Sequence of protein 1:
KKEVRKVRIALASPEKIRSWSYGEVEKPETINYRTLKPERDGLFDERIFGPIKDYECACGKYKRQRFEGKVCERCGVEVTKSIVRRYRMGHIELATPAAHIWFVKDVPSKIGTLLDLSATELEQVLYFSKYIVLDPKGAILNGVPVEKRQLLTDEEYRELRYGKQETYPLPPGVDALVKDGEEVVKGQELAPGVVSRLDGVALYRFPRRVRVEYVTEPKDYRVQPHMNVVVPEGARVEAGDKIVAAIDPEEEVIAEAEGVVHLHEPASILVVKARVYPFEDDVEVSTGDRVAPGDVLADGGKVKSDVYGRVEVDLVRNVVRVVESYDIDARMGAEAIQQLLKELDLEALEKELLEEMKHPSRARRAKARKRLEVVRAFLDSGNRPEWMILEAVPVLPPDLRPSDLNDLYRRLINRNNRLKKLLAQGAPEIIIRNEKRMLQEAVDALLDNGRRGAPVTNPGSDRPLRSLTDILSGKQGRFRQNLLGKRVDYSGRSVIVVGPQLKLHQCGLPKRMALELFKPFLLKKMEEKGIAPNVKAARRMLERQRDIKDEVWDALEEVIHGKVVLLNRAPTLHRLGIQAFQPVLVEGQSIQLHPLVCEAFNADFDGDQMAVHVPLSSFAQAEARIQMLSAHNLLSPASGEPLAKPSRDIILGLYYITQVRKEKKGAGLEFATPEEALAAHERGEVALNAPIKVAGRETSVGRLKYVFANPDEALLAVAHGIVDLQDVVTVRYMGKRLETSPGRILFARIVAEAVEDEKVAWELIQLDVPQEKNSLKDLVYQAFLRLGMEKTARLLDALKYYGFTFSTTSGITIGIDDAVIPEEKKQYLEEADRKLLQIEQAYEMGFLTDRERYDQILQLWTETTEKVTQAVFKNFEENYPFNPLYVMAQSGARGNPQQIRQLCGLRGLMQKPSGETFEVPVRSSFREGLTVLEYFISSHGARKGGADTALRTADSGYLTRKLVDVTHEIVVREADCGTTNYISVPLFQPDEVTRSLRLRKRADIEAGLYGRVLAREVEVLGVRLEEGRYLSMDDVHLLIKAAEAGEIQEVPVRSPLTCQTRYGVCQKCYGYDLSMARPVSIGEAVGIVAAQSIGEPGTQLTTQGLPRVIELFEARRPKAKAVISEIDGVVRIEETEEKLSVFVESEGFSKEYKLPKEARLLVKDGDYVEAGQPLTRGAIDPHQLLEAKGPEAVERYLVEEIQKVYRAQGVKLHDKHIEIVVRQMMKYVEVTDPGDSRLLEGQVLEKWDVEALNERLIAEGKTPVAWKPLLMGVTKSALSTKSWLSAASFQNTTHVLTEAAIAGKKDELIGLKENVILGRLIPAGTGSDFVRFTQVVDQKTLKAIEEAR

These two protein chains interact to form a complex.

Sequence of protein 2:
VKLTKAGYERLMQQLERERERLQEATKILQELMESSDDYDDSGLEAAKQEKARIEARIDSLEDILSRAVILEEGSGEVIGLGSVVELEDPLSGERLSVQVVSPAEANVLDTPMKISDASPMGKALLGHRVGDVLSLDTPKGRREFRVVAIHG

Residue-level contacts at the interface:
Residue K1362 in protein 1 is in contact with residue Q34 in protein 2 (closest heavy-atom distance 3.3 Å).
Residue K780 in protein 1 interacts with residue E38 in protein 2 (closest heavy-atom distance 2.0 Å).
Residue F982 in protein 1 is in contact with residue L100 in protein 2 (closest heavy-atom distance 3.5 Å).
Residue Q1359 in protein 1 contacts residue K52 in protein 2 (closest heavy-atom distance 3.0 Å).
Residue N1031 in protein 1 interacts with residue I32 in protein 2 (closest heavy-atom distance 3.2 Å).
Residue F982 in protein 1 interacts with residue S123 in protein 2 (closest heavy-atom distance 2.4 Å).
Residue N737 in protein 1 interacts with residue S40 in protein 2 (closest heavy-atom distance 2.6 Å).
Residue L983 in protein 1 contacts residue S123 in protein 2 (closest heavy-atom distance 3.8 Å).
Residue M980 in protein 1 interacts with residue D141 in protein 2 (closest heavy-atom distance 4.0 Å).
Residue R1029 in protein 1 contacts residue D42 in protein 2 (closest heavy-atom distance 4.0 Å).
Residue M980 in protein 1 is in contact with residue R147 in protein 2 (closest heavy-atom distance 2.8 Å).
Residue K908 in protein 1 is in contact with residue E35 in protein 2 (closest heavy-atom distance 2.7 Å).
Residue Q1235 in protein 1 contacts residue M37 in protein 2 (closest heavy-atom distance 3.3 Å).
Residue D739 in protein 1 interacts with residue D41 in protein 2 (closest heavy-atom distance 3.9 Å).
Residue Q994 in protein 1 contacts residue R61 in protein 2 (closest heavy-atom distance 3.0 Å).
Residue E1001 in protein 1 interacts with residue R25 in protein 2 (closest heavy-atom distance 2.9 Å).
Residue T997 in protein 1 is in contact with residue R61 in protein 2 (closest heavy-atom distance 3.9 Å).
Residue V1361 in protein 1 contacts residue M37 in protein 2 (closest heavy-atom distance 3.9 Å).
Residue Q1046 in protein 1 interacts with residue Q53 in protein 2 (closest heavy-atom distance 2.9 Å).
Residue E734 in protein 1 is in contact with residue E38 in protein 2 (closest heavy-atom distance 2.8 Å).
Residue R783 in protein 1 contacts residue D41 in protein 2 (closest heavy-atom distance 3.3 Å).
Residue F982 in protein 1 contacts residue I119 in protein 2 (closest heavy-atom distance 4.0 Å).
Residue L1312 in protein 1 is in contact with residue S70 in protein 2 (closest heavy-atom distance 4.0 Å).
Residue F982 in protein 1 interacts with residue P124 in protein 2 (closest heavy-atom distance 3.8 Å).
Residue A1358 in protein 1 is in contact with residue K55 in protein 2 (closest heavy-atom distance 2.5 Å).
Residue F982 in protein 1 contacts residue M117 in protein 2 (closest heavy-atom distance 4.1 Å).
Residue R1087 in protein 1 interacts with residue Y43 in protein 2 (closest heavy-atom distance 2.2 Å).
Residue G1080 in protein 1 contacts residue E49 in protein 2 (closest heavy-atom distance 3.1 Å).
Residue R1029 in protein 1 contacts residue D41 in protein 2 (closest heavy-atom distance 2.3 Å).
Residue Q1235 in protein 1 is in contact with residue Y43 in protein 2 (closest heavy-atom distance 2.9 Å).
Residue R783 in protein 1 is in contact with residue S39 in protein 2 (closest heavy-atom distance 3.1 Å).
Residue T997 in protein 1 is in contact with residue R57 in protein 2 (closest heavy-atom distance 3.1 Å).
Residue Q991 in protein 1 is in contact with residue N111 in protein 2 (closest heavy-atom distance 2.7 Å).
Residue L983 in protein 1 is in contact with residue V112 in protein 2 (closest heavy-atom distance 4.2 Å).
Residue G981 in protein 1 is in contact with residue P124 in protein 2 (closest heavy-atom distance 3.1 Å).
Residue G1360 in protein 1 contacts residue Q34 in protein 2 (closest heavy-atom distance 3.0 Å).
Residue M980 in protein 1 contacts residue T142 in protein 2 (closest heavy-atom distance 2.8 Å).
Residue T1084 in protein 1 contacts residue E49 in protein 2 (closest heavy-atom distance 3.5 Å).
Residue Q991 in protein 1 interacts with residue A110 in protein 2 (closest heavy-atom distance 3.9 Å).
Residue Q1359 in protein 1 is in contact with residue M37 in protein 2 (closest heavy-atom distance 3.0 Å).
Residue Q991 in protein 1 contacts residue V112 in protein 2 (closest heavy-atom distance 2.7 Å).
Residue E979 in protein 1 is in contact with residue T142 in protein 2 (closest heavy-atom distance 2.9 Å).
Residue D1083 in protein 1 is in contact with residue E49 in protein 2 (closest heavy-atom distance 3.3 Å).
Residue Q994 in protein 1 contacts residue Q18 in protein 2 (closest heavy-atom distance 3.0 Å).
Residue E987 in protein 1 contacts residue S120 in protein 2 (closest heavy-atom distance 2.7 Å).
Residue Q1235 in protein 1 interacts with residue L48 in protein 2 (closest heavy-atom distance 3.8 Å).
Residue E987 in protein 1 is in contact with residue S123 in protein 2 (closest heavy-atom distance 3.4 Å).
Residue R1133 in protein 1 contacts residue R23 in protein 2 (closest heavy-atom distance 4.2 Å).
Residue A1358 in protein 1 contacts residue L33 in protein 2 (closest heavy-atom distance 4.1 Å).
Residue E979 in protein 1 interacts with residue P143 in protein 2 (closest heavy-atom distance 3.0 Å).
Residue Q1235 in protein 1 is in contact with residue K52 in protein 2 (closest heavy-atom distance 3.0 Å).
Residue F982 in protein 1 contacts residue M125 in protein 2 (closest heavy-atom distance 3.0 Å).
Residue K970 in protein 1 contacts residue L113 in protein 2 (closest heavy-atom distance 2.9 Å).
Residue R1029 in protein 1 is in contact with residue S39 in protein 2 (closest heavy-atom distance 3.5 Å).
Residue R1327 in protein 1 is in contact with residue S70 in protein 2 (closest heavy-atom distance 4.1 Å).
Residue E1127 in protein 1 interacts with residue E66 in protein 2 (closest heavy-atom distance 3.3 Å).
Residue G981 in protein 1 is in contact with residue M125 in protein 2 (closest heavy-atom distance 3.8 Å).
Residue Q1359 in protein 1 interacts with residue L33 in protein 2 (closest heavy-atom distance 3.6 Å).
Residue V1128 in protein 1 is in contact with residue R23 in protein 2 (closest heavy-atom distance 4.1 Å).
Residue R1087 in protein 1 is in contact with residue L48 in protein 2 (closest heavy-atom distance 3.8 Å).